Sequence of protein 1:
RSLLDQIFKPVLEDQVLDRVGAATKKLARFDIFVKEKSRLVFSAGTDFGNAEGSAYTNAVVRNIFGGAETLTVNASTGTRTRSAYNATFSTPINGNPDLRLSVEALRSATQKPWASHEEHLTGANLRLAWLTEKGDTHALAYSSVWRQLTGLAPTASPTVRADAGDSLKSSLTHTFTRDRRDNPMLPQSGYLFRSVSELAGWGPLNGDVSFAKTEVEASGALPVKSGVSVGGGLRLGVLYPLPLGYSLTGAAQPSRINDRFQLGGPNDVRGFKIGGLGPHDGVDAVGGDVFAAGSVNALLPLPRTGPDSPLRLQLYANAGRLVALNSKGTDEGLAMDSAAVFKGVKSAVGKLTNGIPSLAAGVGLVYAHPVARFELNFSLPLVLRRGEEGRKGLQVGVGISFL

Sequence of protein 2:
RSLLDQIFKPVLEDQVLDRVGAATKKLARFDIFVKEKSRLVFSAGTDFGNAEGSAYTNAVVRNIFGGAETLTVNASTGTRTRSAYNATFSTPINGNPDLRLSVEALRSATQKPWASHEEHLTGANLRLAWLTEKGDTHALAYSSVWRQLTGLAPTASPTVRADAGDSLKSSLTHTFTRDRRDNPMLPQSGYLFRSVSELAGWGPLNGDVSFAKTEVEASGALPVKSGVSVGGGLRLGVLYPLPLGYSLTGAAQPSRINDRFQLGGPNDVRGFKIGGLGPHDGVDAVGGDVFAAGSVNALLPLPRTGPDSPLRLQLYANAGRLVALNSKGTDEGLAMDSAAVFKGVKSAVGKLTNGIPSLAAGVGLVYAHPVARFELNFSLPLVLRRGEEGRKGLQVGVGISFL

This data describes a binding interaction between two proteins.

Residue-level contacts at the interface:
Residue S141 in protein 2 contacts residue A142 in protein 1 (closest heavy-atom distance 4.1 Å).
Residue V139 in protein 2 contacts residue F146 in protein 1 (closest heavy-atom distance 4.4 Å).
Residue D145 in protein 2 is in contact with residue F140 in protein 1 (closest heavy-atom distance 4.0 Å).
Residue N148 in protein 2 is in contact with residue S136 in protein 1 (closest heavy-atom distance 3.7 Å).
Residue F140 in protein 2 contacts residue T144 in protein 1 (closest heavy-atom distance 3.1 Å).
Residue G147 in protein 2 contacts residue R137 in protein 1 (closest heavy-atom distance 2.7 Å).
Residue S136 in protein 2 contacts residue N148 in protein 1 (closest heavy-atom distance 3.7 Å).
Residue A142 in protein 2 contacts residue A142 in protein 1 (closest heavy-atom distance 3.1 Å).
Residue G143 in protein 2 is in contact with residue A142 in protein 1 (closest heavy-atom distance 4.4 Å).
Residue D145 in protein 2 contacts residue L138 in protein 1 (closest heavy-atom distance 4.7 Å).
Residue F140 in protein 2 interacts with residue F146 in protein 1 (closest heavy-atom distance 4.7 Å).
Residue L138 in protein 2 contacts residue G147 in protein 1 (closest heavy-atom distance 3.2 Å).
Residue F146 in protein 2 is in contact with residue F140 in protein 1 (closest heavy-atom distance 4.7 Å).
Residue T144 in protein 2 contacts residue S141 in protein 1 (closest heavy-atom distance 3.7 Å).
Residue G147 in protein 2 contacts residue L138 in protein 1 (closest heavy-atom distance 3.4 Å).
Residue A142 in protein 2 contacts residue S141 in protein 1 (closest heavy-atom distance 4.2 Å).
Residue S141 in protein 2 interacts with residue T144 in protein 1 (closest heavy-atom distance 3.6 Å).
Residue S141 in protein 2 is in contact with residue G143 in protein 1 (closest heavy-atom distance 4.1 Å).
Residue N148 in protein 2 is in contact with residue R137 in protein 1 (closest heavy-atom distance 3.8 Å).
Residue F140 in protein 2 is in contact with residue D145 in protein 1 (closest heavy-atom distance 4.0 Å).
Residue A142 in protein 2 is in contact with residue G143 in protein 1 (closest heavy-atom distance 4.5 Å).
Residue V139 in protein 2 is in contact with residue D145 in protein 1 (closest heavy-atom distance 4.1 Å).
Residue R137 in protein 2 contacts residue G147 in protein 1 (closest heavy-atom distance 3.1 Å).
Residue A142 in protein 2 interacts with residue T144 in protein 1 (closest heavy-atom distance 4.5 Å).
Residue F146 in protein 2 interacts with residue V139 in protein 1 (closest heavy-atom distance 4.4 Å).
Residue G143 in protein 2 contacts residue S141 in protein 1 (closest heavy-atom distance 4.1 Å).
Residue T144 in protein 2 is in contact with residue A142 in protein 1 (closest heavy-atom distance 4.4 Å).
Residue R137 in protein 2 interacts with residue N148 in protein 1 (closest heavy-atom distance 4.1 Å).
Residue L138 in protein 2 interacts with residue F146 in protein 1 (closest heavy-atom distance 3.2 Å).
Residue L138 in protein 2 is in contact with residue D145 in protein 1 (closest heavy-atom distance 5.0 Å).
Residue T144 in protein 2 is in contact with residue F140 in protein 1 (closest heavy-atom distance 3.1 Å).
Residue D145 in protein 2 contacts residue V139 in protein 1 (closest heavy-atom distance 4.1 Å).
Residue F146 in protein 2 interacts with residue L138 in protein 1 (closest heavy-atom distance 3.0 Å).
Residue S136 in protein 2 contacts residue G147 in protein 1 (closest heavy-atom distance 4.9 Å).